Sequence of chain B:
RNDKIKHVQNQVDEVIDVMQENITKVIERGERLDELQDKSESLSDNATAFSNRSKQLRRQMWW

Interface contacts:
Residue N42 in chain A is in contact with residue S45 in chain B (closest heavy-atom distance 3.1 Å).
Residue L11 in chain A contacts residue Q14 in chain B (closest heavy-atom distance 3.0 Å).
Residue Q56 in chain A is in contact with residue S59 in chain B (closest heavy-atom distance 3.6 Å).
Residue I21 in chain A is in contact with residue M24 in chain B (closest heavy-atom distance 3.5 Å).
Residue L11 in chain A interacts with residue V13 in chain B (closest heavy-atom distance 3.9 Å).
Residue Y63 in chain A interacts with residue R63 in chain B (closest heavy-atom distance 3.7 Å).
Residue V18 in chain A contacts residue V17 in chain B (closest heavy-atom distance 3.5 Å).
Residue A53 in chain A interacts with residue S56 in chain B (closest heavy-atom distance 3.7 Å).
Residue Q56 in chain A interacts with residue R63 in chain B (closest heavy-atom distance 3.1 Å).
Residue S46 in chain A is in contact with residue S49 in chain B (closest heavy-atom distance 3.2 Å).
Residue A53 in chain A contacts residue S59 in chain B (closest heavy-atom distance 3.5 Å).
Residue S38 in chain A interacts with residue Q42 in chain B (closest heavy-atom distance 3.2 Å).
Residue L35 in chain A contacts residue G35 in chain B (closest heavy-atom distance 3.7 Å).
Residue R4 in chain A is in contact with residue R6 in chain B (closest heavy-atom distance 3.6 Å).
Residue R52 in chain A interacts with residue S56 in chain B (closest heavy-atom distance 3.7 Å).
Residue I29 in chain A is in contact with residue R34 in chain B (closest heavy-atom distance 3.8 Å).
Residue Q32 in chain A interacts with residue L38 in chain B (closest heavy-atom distance 3.7 Å).
Residue I39 in chain A contacts residue L38 in chain B (closest heavy-atom distance 3.5 Å).
Residue L57 in chain A is in contact with residue L62 in chain B (closest heavy-atom distance 3.4 Å).
Residue S46 in chain A is in contact with residue L48 in chain B (closest heavy-atom distance 3.3 Å).
Residue I39 in chain A contacts residue L41 in chain B (closest heavy-atom distance 3.9 Å).
Residue D14 in chain A is in contact with residue V17 in chain B (closest heavy-atom distance 3.5 Å).
Residue L11 in chain A contacts residue V17 in chain B (closest heavy-atom distance 3.7 Å).
Residue I21 in chain A is in contact with residue I21 in chain B (closest heavy-atom distance 3.8 Å).
Residue I39 in chain A is in contact with residue Q42 in chain B (closest heavy-atom distance 3.6 Å).
Residue A60 in chain A is in contact with residue R63 in chain B (closest heavy-atom distance 3.7 Å).
Residue A7 in chain A contacts residue I10 in chain B (closest heavy-atom distance 3.5 Å).
Residue N42 in chain A interacts with residue Q42 in chain B (closest heavy-atom distance 3.3 Å).
Residue S46 in chain A is in contact with residue A52 in chain B (closest heavy-atom distance 3.6 Å).
Residue D14 in chain A contacts residue D18 in chain B (closest heavy-atom distance 3.3 Å).
Residue F22 in chain A contacts residue V20 in chain B (closest heavy-atom distance 3.9 Å).
Residue N42 in chain A is in contact with residue S49 in chain B (closest heavy-atom distance 3.6 Å).
Residue Y63 in chain A contacts residue M66 in chain B (closest heavy-atom distance 3.8 Å).
Residue L25 in chain A contacts residue M24 in chain B (closest heavy-atom distance 3.3 Å).
Residue Q32 in chain A contacts residue V31 in chain B (closest heavy-atom distance 2.8 Å).
Residue Q10 in chain A is in contact with residue Q14 in chain B (closest heavy-atom distance 3.5 Å).
Residue L57 in chain A interacts with residue S59 in chain B (closest heavy-atom distance 3.6 Å).
Residue I36 in chain A contacts residue L38 in chain B (closest heavy-atom distance 3.9 Å).
Residue L25 in chain A is in contact with residue V31 in chain B (closest heavy-atom distance 3.2 Å).
Residue L57 in chain A interacts with residue F55 in chain B (closest heavy-atom distance 3.8 Å).
Residue L35 in chain A contacts residue L38 in chain B (closest heavy-atom distance 3.5 Å).
Residue I8 in chain A contacts residue I10 in chain B (closest heavy-atom distance 3.9 Å).
Residue I39 in chain A is in contact with residue S45 in chain B (closest heavy-atom distance 3.6 Å).
Residue L25 in chain A is in contact with residue I28 in chain B (closest heavy-atom distance 3.8 Å).
Residue Y63 in chain A interacts with residue W67 in chain B (closest heavy-atom distance 3.4 Å).
Residue Q32 in chain A interacts with residue G35 in chain B (closest heavy-atom distance 3.1 Å).
Residue A53 in chain A is in contact with residue F55 in chain B (closest heavy-atom distance 3.3 Å).
Residue F22 in chain A is in contact with residue M24 in chain B (closest heavy-atom distance 3.4 Å).
Residue H49 in chain A contacts residue S56 in chain B (closest heavy-atom distance 3.7 Å).
Residue S45 in chain A contacts residue S49 in chain B (closest heavy-atom distance 3.3 Å).
Residue L25 in chain A interacts with residue N27 in chain B (closest heavy-atom distance 3.8 Å).
Residue D14 in chain A interacts with residue Q14 in chain B (closest heavy-atom distance 2.6 Å).
Residue A60 in chain A contacts residue M66 in chain B (closest heavy-atom distance 3.3 Å).
Residue A7 in chain A contacts residue Q14 in chain B (closest heavy-atom distance 3.7 Å).
Residue V18 in chain A interacts with residue I21 in chain B (closest heavy-atom distance 3.8 Å).
Residue H49 in chain A contacts residue T53 in chain B (closest heavy-atom distance 3.6 Å).
Residue M28 in chain A is in contact with residue I28 in chain B (closest heavy-atom distance 3.5 Å).
Residue M28 in chain A is in contact with residue V31 in chain B (closest heavy-atom distance 3.5 Å).
Residue Q32 in chain A interacts with residue R34 in chain B (closest heavy-atom distance 2.9 Å).
Residue H49 in chain A interacts with residue A52 in chain B (closest heavy-atom distance 3.5 Å).

Sequence of chain A:
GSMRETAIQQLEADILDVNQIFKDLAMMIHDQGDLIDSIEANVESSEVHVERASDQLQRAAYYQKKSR

The following describes two proteins that form a bound complex.